Sequence of protein 1:
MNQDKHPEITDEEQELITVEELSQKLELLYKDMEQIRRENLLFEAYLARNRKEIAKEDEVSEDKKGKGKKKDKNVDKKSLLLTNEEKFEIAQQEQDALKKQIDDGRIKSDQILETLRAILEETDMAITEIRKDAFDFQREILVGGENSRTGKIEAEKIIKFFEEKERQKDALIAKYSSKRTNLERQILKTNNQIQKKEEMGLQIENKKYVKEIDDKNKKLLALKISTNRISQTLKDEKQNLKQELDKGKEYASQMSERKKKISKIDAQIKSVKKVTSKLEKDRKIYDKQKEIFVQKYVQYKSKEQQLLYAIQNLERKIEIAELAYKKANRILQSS

Sequence of protein 2:
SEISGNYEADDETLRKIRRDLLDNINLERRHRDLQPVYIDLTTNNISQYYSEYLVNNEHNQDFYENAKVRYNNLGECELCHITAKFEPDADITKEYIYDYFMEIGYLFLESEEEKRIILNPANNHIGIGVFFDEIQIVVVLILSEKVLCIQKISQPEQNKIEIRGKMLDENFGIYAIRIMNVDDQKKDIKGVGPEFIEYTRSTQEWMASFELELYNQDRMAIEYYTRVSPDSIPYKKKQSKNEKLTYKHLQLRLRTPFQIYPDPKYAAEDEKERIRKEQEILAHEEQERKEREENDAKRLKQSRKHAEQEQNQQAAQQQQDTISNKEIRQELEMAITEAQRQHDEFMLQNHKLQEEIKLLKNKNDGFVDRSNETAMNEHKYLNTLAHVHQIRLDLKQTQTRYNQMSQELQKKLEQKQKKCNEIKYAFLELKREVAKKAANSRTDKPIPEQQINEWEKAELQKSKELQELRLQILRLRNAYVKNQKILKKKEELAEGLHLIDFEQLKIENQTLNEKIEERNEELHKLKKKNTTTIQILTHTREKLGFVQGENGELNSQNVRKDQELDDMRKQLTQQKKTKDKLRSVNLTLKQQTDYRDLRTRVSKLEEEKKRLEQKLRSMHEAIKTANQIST

Residue-level contacts at the interface:
Residue E492 in protein 2 is in contact with residue R51 in protein 1 (closest heavy-atom distance 2.8 Å).
Residue E601 in protein 2 is in contact with residue I173 in protein 1 (closest heavy-atom distance 2.8 Å).
Residue A772 in protein 2 contacts residue I351 in protein 1 (closest heavy-atom distance 2.9 Å).
Residue Q485 in protein 2 interacts with residue N40 in protein 1 (closest heavy-atom distance 2.8 Å).
Residue N486 in protein 2 interacts with residue E39 in protein 1 (closest heavy-atom distance 2.9 Å).
Residue L602 in protein 2 contacts residue E129 in protein 1 (closest heavy-atom distance 2.6 Å).
Residue N694 in protein 2 is in contact with residue Y261 in protein 1 (closest heavy-atom distance 2.9 Å).
Residue N722 in protein 2 is in contact with residue Y296 in protein 1 (closest heavy-atom distance 2.8 Å).
Residue L489 in protein 2 contacts residue N40 in protein 1 (closest heavy-atom distance 2.8 Å).
Residue K626 in protein 2 contacts residue I194 in protein 1 (closest heavy-atom distance 2.7 Å).
Residue R528 in protein 2 is in contact with residue L41 in protein 1 (closest heavy-atom distance 2.9 Å).
Residue K697 in protein 2 interacts with residue Q264 in protein 1 (closest heavy-atom distance 2.1 Å).
Residue V683 in protein 2 interacts with residue E254 in protein 1 (closest heavy-atom distance 2.9 Å).
Residue Q711 in protein 2 contacts residue V282 in protein 1 (closest heavy-atom distance 2.5 Å).
Residue E595 in protein 2 is in contact with residue F162 in protein 1 (closest heavy-atom distance 2.9 Å).
Residue N666 in protein 2 contacts residue L233 in protein 1 (closest heavy-atom distance 2.7 Å).
Residue Y616 in protein 2 is in contact with residue L183 in protein 1 (closest heavy-atom distance 1.9 Å).
Residue Q603 in protein 2 interacts with residue E122 in protein 1 (closest heavy-atom distance 2.5 Å).
Residue R655 in protein 2 contacts residue E222 in protein 1 (closest heavy-atom distance 2.9 Å).
Residue Y741 in protein 2 contacts residue Y317 in protein 1 (closest heavy-atom distance 2.7 Å).
Residue Y538 in protein 2 interacts with residue D110 in protein 1 (closest heavy-atom distance 2.9 Å).
Residue K494 in protein 2 is in contact with residue S79 in protein 1 (closest heavy-atom distance 2.8 Å).
Residue Q478 in protein 2 interacts with residue M33 in protein 1 (closest heavy-atom distance 2.8 Å).
Residue S460 in protein 2 is in contact with residue E15 in protein 1 (closest heavy-atom distance 2.5 Å).
Residue K573 in protein 2 is in contact with residue I153 in protein 1 (closest heavy-atom distance 2.3 Å).
Residue N645 in protein 2 is in contact with residue N216 in protein 1 (closest heavy-atom distance 2.4 Å).
Residue K598 in protein 2 contacts residue K169 in protein 1 (closest heavy-atom distance 2.9 Å).
Residue N486 in protein 2 interacts with residue N40 in protein 1 (closest heavy-atom distance 2.8 Å).
Residue T520 in protein 2 contacts residue Q95 in protein 1 (closest heavy-atom distance 2.5 Å).
Residue A768 in protein 2 is in contact with residue Y345 in protein 1 (closest heavy-atom distance 2.9 Å).
Residue A594 in protein 2 is in contact with residue E166 in protein 1 (closest heavy-atom distance 2.9 Å).
Residue L725 in protein 2 interacts with residue K300 in protein 1 (closest heavy-atom distance 2.8 Å).
Residue Y616 in protein 2 interacts with residue I187 in protein 1 (closest heavy-atom distance 2.6 Å).
Residue N500 in protein 2 is in contact with residue E57 in protein 1 (closest heavy-atom distance 2.5 Å).
Residue R677 in protein 2 is in contact with residue I240 in protein 1 (closest heavy-atom distance 2.7 Å).
Residue R747 in protein 2 contacts residue E324 in protein 1 (closest heavy-atom distance 2.9 Å).
Residue I769 in protein 2 is in contact with residue Y345 in protein 1 (closest heavy-atom distance 2.3 Å).
Residue H523 in protein 2 is in contact with residue Q95 in protein 1 (closest heavy-atom distance 2.9 Å).
Residue L725 in protein 2 interacts with residue D297 in protein 1 (closest heavy-atom distance 2.8 Å).
Residue A574 in protein 2 is in contact with residue I153 in protein 1 (closest heavy-atom distance 2.9 Å).
Residue N461 in protein 2 contacts residue L16 in protein 1 (closest heavy-atom distance 2.9 Å).
Residue R677 in protein 2 is in contact with residue L244 in protein 1 (closest heavy-atom distance 2.8 Å).
Residue K494 in protein 2 is in contact with residue E86 in protein 1 (closest heavy-atom distance 2.2 Å).
Residue L468 in protein 2 interacts with residue V19 in protein 1 (closest heavy-atom distance 2.9 Å).
Residue R606 in protein 2 contacts residue E129 in protein 1 (closest heavy-atom distance 2.5 Å).
Residue Y517 in protein 2 interacts with residue E39 in protein 1 (closest heavy-atom distance 2.7 Å).
Residue L623 in protein 2 is in contact with residue K197 in protein 1 (closest heavy-atom distance 2.9 Å).
Residue A575 in protein 2 contacts residue I153 in protein 1 (closest heavy-atom distance 2.0 Å).
Residue R506 in protein 2 interacts with residue E85 in protein 1 (closest heavy-atom distance 2.7 Å).
Residue Y616 in protein 2 is in contact with residue Q186 in protein 1 (closest heavy-atom distance 2.7 Å).
Residue Q693 in protein 2 is in contact with residue Y261 in protein 1 (closest heavy-atom distance 2.0 Å).
Residue I775 in protein 2 interacts with residue S355 in protein 1 (closest heavy-atom distance 2.9 Å).
Residue M765 in protein 2 contacts residue Y345 in protein 1 (closest heavy-atom distance 1.9 Å).
Residue Q603 in protein 2 interacts with residue A126 in protein 1 (closest heavy-atom distance 2.9 Å).
Residue Q490 in protein 2 interacts with residue L82 in protein 1 (closest heavy-atom distance 2.8 Å).
Residue R655 in protein 2 contacts residue K226 in protein 1 (closest heavy-atom distance 2.9 Å).
Residue Q485 in protein 2 interacts with residue E44 in protein 1 (closest heavy-atom distance 2.0 Å).
Residue Q711 in protein 2 is in contact with residue T286 in protein 1 (closest heavy-atom distance 2.0 Å).
Residue K715 in protein 2 contacts residue T286 in protein 1 (closest heavy-atom distance 2.8 Å).
Residue I652 in protein 2 contacts residue Y219 in protein 1 (closest heavy-atom distance 2.9 Å).

The following describes two proteins that form a bound complex.